Residue-level contacts at the interface:
Residue F439 in the second protein is in contact with residue L4 in the first protein (closest heavy-atom distance 4.3 Å).
Residue Y101 in the second protein interacts with residue K3 in the first protein (closest heavy-atom distance 3.4 Å).
Residue W416 in the second protein contacts residue P17 in the first protein (closest heavy-atom distance 3.6 Å).
Residue D438 in the second protein contacts residue T10 in the first protein (closest heavy-atom distance 2.6 Å).
Residue Y178 in the second protein interacts with residue L1 in the first protein (closest heavy-atom distance 3.6 Å).
Residue Q337 in the second protein is in contact with residue K3 in the first protein (closest heavy-atom distance 2.8 Å).
Residue Y378 in the second protein interacts with residue P8 in the first protein (closest heavy-atom distance 3.6 Å).
Residue Q74 in the second protein is in contact with residue L4 in the first protein (closest heavy-atom distance 3.4 Å).
Residue N461 in the second protein is in contact with residue S14 in the first protein (closest heavy-atom distance 4.1 Å).
Residue D438 in the second protein is in contact with residue Y7 in the first protein (closest heavy-atom distance 3.9 Å).
Residue K181 in the second protein interacts with residue L1 in the first protein (closest heavy-atom distance 3.9 Å).
Residue H458 in the second protein is in contact with residue S14 in the first protein (closest heavy-atom distance 3.6 Å).
Residue F439 in the second protein interacts with residue T12 in the first protein (closest heavy-atom distance 4.1 Å).
Residue W465 in the second protein contacts residue G13 in the first protein (closest heavy-atom distance 3.1 Å).
Residue I180 in the second protein contacts residue L1 in the first protein (closest heavy-atom distance 2.8 Å).
Residue F474 in the second protein contacts residue Q5 in the first protein (closest heavy-atom distance 3.4 Å).
Residue W465 in the second protein contacts residue T16 in the first protein (closest heavy-atom distance 3.5 Å).
Residue Q74 in the second protein contacts residue K3 in the first protein (closest heavy-atom distance 4.3 Å).
Residue W465 in the second protein interacts with residue S14 in the first protein (closest heavy-atom distance 4.1 Å).
Residue P336 in the second protein is in contact with residue K3 in the first protein (closest heavy-atom distance 4.3 Å).
Residue P375 in the second protein contacts residue P8 in the first protein (closest heavy-atom distance 3.9 Å).
Residue W465 in the second protein contacts residue T12 in the first protein (closest heavy-atom distance 3.3 Å).
Residue K177 in the second protein is in contact with residue H2 in the first protein (closest heavy-atom distance 3.9 Å).
Residue Y378 in the second protein contacts residue Y7 in the first protein (closest heavy-atom distance 4.0 Å).
Residue F436 in the second protein is in contact with residue T10 in the first protein (closest heavy-atom distance 3.6 Å).
Residue L377 in the second protein is in contact with residue Y7 in the first protein (closest heavy-atom distance 3.4 Å).
Residue F439 in the second protein is in contact with residue T10 in the first protein (closest heavy-atom distance 4.1 Å).
Residue P437 in the second protein interacts with residue Y7 in the first protein (closest heavy-atom distance 3.4 Å).
Residue G415 in the second protein interacts with residue P17 in the first protein (closest heavy-atom distance 4.2 Å).
Residue D179 in the second protein interacts with residue L1 in the first protein (closest heavy-atom distance 3.1 Å).
Residue S466 in the second protein contacts residue P17 in the first protein (closest heavy-atom distance 2.9 Å).
Residue Y468 in the second protein is in contact with residue T12 in the first protein (closest heavy-atom distance 4.0 Å).
Residue F374 in the second protein is in contact with residue T6 in the first protein (closest heavy-atom distance 3.5 Å).
Residue I180 in the second protein contacts residue T6 in the first protein (closest heavy-atom distance 3.2 Å).
Residue Q74 in the second protein interacts with residue Y7 in the first protein (closest heavy-atom distance 3.5 Å).
Residue Y378 in the second protein is in contact with residue T10 in the first protein (closest heavy-atom distance 2.8 Å).
Residue N461 in the second protein interacts with residue G15 in the first protein (closest heavy-atom distance 3.5 Å).
Residue E460 in the second protein interacts with residue S14 in the first protein (closest heavy-atom distance 2.8 Å).
Residue Q337 in the second protein contacts residue Y7 in the first protein (closest heavy-atom distance 4.3 Å).
Residue Q337 in the second protein contacts residue T6 in the first protein (closest heavy-atom distance 2.8 Å).
Residue I180 in the second protein is in contact with residue H2 in the first protein (closest heavy-atom distance 3.6 Å).
Residue P336 in the second protein contacts residue Y7 in the first protein (closest heavy-atom distance 3.1 Å).
Residue D438 in the second protein interacts with residue L4 in the first protein (closest heavy-atom distance 4.0 Å).
Residue Y468 in the second protein is in contact with residue P17 in the first protein (closest heavy-atom distance 3.9 Å).
Residue D414 in the second protein is in contact with residue P17 in the first protein (closest heavy-atom distance 3.2 Å).
Residue W416 in the second protein is in contact with residue T16 in the first protein (closest heavy-atom distance 4.3 Å).
Residue D440 in the second protein contacts residue L4 in the first protein (closest heavy-atom distance 4.0 Å).
Residue W465 in the second protein contacts residue P17 in the first protein (closest heavy-atom distance 3.8 Å).
Residue I180 in the second protein contacts residue K3 in the first protein (closest heavy-atom distance 3.5 Å).
Residue T469 in the second protein interacts with residue T12 in the first protein (closest heavy-atom distance 3.6 Å).
Residue P437 in the second protein is in contact with residue L4 in the first protein (closest heavy-atom distance 3.5 Å).
Residue D438 in the second protein contacts residue P8 in the first protein (closest heavy-atom distance 3.6 Å).
Residue Y178 in the second protein contacts residue H2 in the first protein (closest heavy-atom distance 4.2 Å).
Residue W416 in the second protein interacts with residue N11 in the first protein (closest heavy-atom distance 3.7 Å).
Residue N102 in the second protein interacts with residue K3 in the first protein (closest heavy-atom distance 2.8 Å).
Residue N472 in the second protein is in contact with residue T10 in the first protein (closest heavy-atom distance 2.9 Å).
Residue T464 in the second protein contacts residue P17 in the first protein (closest heavy-atom distance 4.4 Å).
Residue N472 in the second protein interacts with residue T12 in the first protein (closest heavy-atom distance 3.6 Å).
Residue I335 in the second protein contacts residue K3 in the first protein (closest heavy-atom distance 4.1 Å).
Residue D438 in the second protein interacts with residue R9 in the first protein (closest heavy-atom distance 3.6 Å).

The following describes two proteins that form a bound complex.

Sequence of the first protein:
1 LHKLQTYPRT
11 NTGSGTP

Sequence of the second protein:
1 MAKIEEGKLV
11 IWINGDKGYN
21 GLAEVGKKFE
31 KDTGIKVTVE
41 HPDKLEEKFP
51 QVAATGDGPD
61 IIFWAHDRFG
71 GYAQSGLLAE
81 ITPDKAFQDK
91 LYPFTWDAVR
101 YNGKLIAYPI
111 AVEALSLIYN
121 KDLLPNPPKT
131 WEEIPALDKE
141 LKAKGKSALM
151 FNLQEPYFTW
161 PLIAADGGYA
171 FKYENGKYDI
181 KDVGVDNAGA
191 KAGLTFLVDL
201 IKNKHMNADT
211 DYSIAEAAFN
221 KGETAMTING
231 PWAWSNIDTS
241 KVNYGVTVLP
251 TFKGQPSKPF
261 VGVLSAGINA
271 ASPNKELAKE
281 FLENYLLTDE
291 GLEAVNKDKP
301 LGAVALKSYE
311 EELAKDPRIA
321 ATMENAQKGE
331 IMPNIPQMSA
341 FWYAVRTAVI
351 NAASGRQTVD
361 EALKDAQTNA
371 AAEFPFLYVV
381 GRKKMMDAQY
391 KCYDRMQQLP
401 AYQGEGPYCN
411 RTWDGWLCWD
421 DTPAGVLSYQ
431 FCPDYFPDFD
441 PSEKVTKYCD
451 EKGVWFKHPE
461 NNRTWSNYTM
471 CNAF